Sequence of protein 2:
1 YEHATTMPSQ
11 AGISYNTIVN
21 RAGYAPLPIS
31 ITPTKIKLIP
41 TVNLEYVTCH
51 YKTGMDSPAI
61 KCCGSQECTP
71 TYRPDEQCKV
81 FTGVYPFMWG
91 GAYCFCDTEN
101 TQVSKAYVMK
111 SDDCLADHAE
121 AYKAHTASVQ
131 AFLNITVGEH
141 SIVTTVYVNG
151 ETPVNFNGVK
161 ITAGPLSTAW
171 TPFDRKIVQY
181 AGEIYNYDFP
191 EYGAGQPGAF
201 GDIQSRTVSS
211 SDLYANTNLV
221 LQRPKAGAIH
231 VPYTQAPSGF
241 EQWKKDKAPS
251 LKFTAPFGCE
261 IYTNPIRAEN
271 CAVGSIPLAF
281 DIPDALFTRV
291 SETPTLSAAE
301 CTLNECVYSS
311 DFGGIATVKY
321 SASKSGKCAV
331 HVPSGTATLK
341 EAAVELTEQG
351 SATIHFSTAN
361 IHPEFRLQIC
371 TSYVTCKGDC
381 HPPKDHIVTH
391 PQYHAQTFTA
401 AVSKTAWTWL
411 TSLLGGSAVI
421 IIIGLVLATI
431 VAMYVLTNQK

These two protein chains interact to form a complex.

Sequence of protein 1:
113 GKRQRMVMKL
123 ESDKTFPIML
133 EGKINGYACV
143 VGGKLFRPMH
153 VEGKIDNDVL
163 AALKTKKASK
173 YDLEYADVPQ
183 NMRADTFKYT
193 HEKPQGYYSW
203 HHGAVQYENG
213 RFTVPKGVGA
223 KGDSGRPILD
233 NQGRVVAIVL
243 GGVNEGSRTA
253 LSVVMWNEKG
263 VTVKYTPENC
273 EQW

Residue-level contacts at the interface:
Residue N438 in protein 2 is in contact with residue V263 in protein 1 (closest heavy-atom distance 3.8 Å).
Residue N438 in protein 2 interacts with residue V265 in protein 1 (closest heavy-atom distance 4.8 Å).
Residue Q439 in protein 2 contacts residue N259 in protein 1 (closest heavy-atom distance 5.0 Å).
Residue K440 in protein 2 is in contact with residue N259 in protein 1 (closest heavy-atom distance 4.3 Å).
Residue Q439 in protein 2 is in contact with residue V265 in protein 1 (closest heavy-atom distance 4.0 Å).
Residue Q439 in protein 2 is in contact with residue T264 in protein 1 (closest heavy-atom distance 4.3 Å).
Residue Q439 in protein 2 interacts with residue Y173 in protein 1 (closest heavy-atom distance 3.2 Å).
Residue V435 in protein 2 interacts with residue Y173 in protein 1 (closest heavy-atom distance 4.3 Å).
Residue N438 in protein 2 interacts with residue N259 in protein 1 (closest heavy-atom distance 4.7 Å).
Residue Q439 in protein 2 interacts with residue V263 in protein 1 (closest heavy-atom distance 4.3 Å).